Interface contacts:
Residue W81 in chain A contacts residue L4 in chain B (closest heavy-atom distance 3.3 Å).
Residue Q78 in chain A interacts with residue L4 in chain B (closest heavy-atom distance 4.5 Å).
Residue V56 in chain A is in contact with residue L12 in chain B (closest heavy-atom distance 3.6 Å).
Residue Q73 in chain A is in contact with residue L12 in chain B (closest heavy-atom distance 3.8 Å).
Residue M74 in chain A is in contact with residue E5 in chain B (closest heavy-atom distance 3.2 Å).
Residue M74 in chain A is in contact with residue L12 in chain B (closest heavy-atom distance 3.9 Å).
Residue V52 in chain A is in contact with residue L4 in chain B (closest heavy-atom distance 4.0 Å).
Residue I53 in chain A is in contact with residue I7 in chain B (closest heavy-atom distance 3.6 Å).
Residue K60 in chain A is in contact with residue A11 in chain B (closest heavy-atom distance 3.4 Å).
Residue Q78 in chain A is in contact with residue E5 in chain B (closest heavy-atom distance 3.7 Å).
Residue V52 in chain A is in contact with residue I8 in chain B (closest heavy-atom distance 3.8 Å).
Residue L70 in chain A contacts residue M13 in chain B (closest heavy-atom distance 3.6 Å).
Residue V52 in chain A contacts residue I7 in chain B (closest heavy-atom distance 3.7 Å).
Residue Q78 in chain A interacts with residue I8 in chain B (closest heavy-atom distance 3.9 Å).
Residue N240 in chain A is in contact with residue L2 in chain B (closest heavy-atom distance 3.5 Å).
Residue K60 in chain A is in contact with residue M13 in chain B (closest heavy-atom distance 4.5 Å).
Residue F65 in chain A contacts residue L12 in chain B (closest heavy-atom distance 4.9 Å).
Residue V56 in chain A contacts residue A11 in chain B (closest heavy-atom distance 3.6 Å).
Residue W81 in chain A is in contact with residue I8 in chain B (closest heavy-atom distance 4.7 Å).
Residue M74 in chain A is in contact with residue R9 in chain B (closest heavy-atom distance 3.7 Å).
Residue V56 in chain A interacts with residue I8 in chain B (closest heavy-atom distance 3.9 Å).
Residue M74 in chain A contacts residue I8 in chain B (closest heavy-atom distance 3.7 Å).
Residue K60 in chain A is in contact with residue G14 in chain B (closest heavy-atom distance 3.3 Å).
Residue L70 in chain A is in contact with residue L12 in chain B (closest heavy-atom distance 4.0 Å).
Residue L77 in chain A contacts residue L12 in chain B (closest heavy-atom distance 4.2 Å).
Residue K60 in chain A is in contact with residue L12 in chain B (closest heavy-atom distance 3.1 Å).
Residue L77 in chain A interacts with residue I8 in chain B (closest heavy-atom distance 3.8 Å).
Residue G49 in chain A contacts residue I7 in chain B (closest heavy-atom distance 4.2 Å).
Residue K57 in chain A contacts residue A11 in chain B (closest heavy-atom distance 4.9 Å).
Residue I53 in chain A interacts with residue A11 in chain B (closest heavy-atom distance 4.3 Å).

Sequence of chain B:
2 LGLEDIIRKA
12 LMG

These two protein chains interact to form a complex.

Sequence of chain A:
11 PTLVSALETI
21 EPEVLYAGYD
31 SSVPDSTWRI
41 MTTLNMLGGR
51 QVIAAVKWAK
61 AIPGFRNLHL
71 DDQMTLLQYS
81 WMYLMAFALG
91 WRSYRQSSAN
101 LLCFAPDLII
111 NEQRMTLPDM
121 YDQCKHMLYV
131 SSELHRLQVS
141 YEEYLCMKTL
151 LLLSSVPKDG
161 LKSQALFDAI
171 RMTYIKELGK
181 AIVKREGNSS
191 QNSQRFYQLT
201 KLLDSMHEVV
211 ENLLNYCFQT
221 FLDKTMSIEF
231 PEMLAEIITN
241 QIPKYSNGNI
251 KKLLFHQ